Sequence of the second protein:
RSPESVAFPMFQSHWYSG

These two protein chains interact to form a complex.

Interface contacts:
Residue T64 in the first protein interacts with residue H14 in the second protein (closest heavy-atom distance 3.8 Å).
Residue D65 in the first protein is in contact with residue H14 in the second protein (closest heavy-atom distance 3.4 Å).
Residue D65 in the first protein contacts residue W15 in the second protein (closest heavy-atom distance 4.3 Å).
Residue G66 in the first protein contacts residue W15 in the second protein (closest heavy-atom distance 4.8 Å).
Residue G26 in the first protein contacts residue Y16 in the second protein (closest heavy-atom distance 3.5 Å).
Residue Y32 in the first protein interacts with residue Y16 in the second protein (closest heavy-atom distance 3.6 Å).
Residue G66 in the first protein interacts with residue H14 in the second protein (closest heavy-atom distance 3.2 Å).
Residue K25 in the first protein contacts residue Y16 in the second protein (closest heavy-atom distance 3.8 Å).

Sequence of the first protein:
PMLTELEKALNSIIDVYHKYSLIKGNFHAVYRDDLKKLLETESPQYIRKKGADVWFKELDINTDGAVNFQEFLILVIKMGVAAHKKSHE